Sequence of the first protein:
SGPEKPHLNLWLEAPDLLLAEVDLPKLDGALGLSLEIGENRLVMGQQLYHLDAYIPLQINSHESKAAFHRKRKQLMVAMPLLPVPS

These two protein chains interact to form a complex.

Interface contacts:
Residue D124 in the second protein contacts residue R82 in the first protein (closest heavy-atom distance 3.4 Å).
Residue S130 in the second protein is in contact with residue E21 in the first protein (closest heavy-atom distance 3.3 Å).
Residue R133 in the second protein is in contact with residue E29 in the first protein (closest heavy-atom distance 2.9 Å).
Residue F127 in the second protein is in contact with residue M86 in the first protein (closest heavy-atom distance 3.8 Å).
Residue E158 in the second protein is in contact with residue K75 in the first protein (closest heavy-atom distance 3.4 Å).
Residue T160 in the second protein contacts residue R80 in the first protein (closest heavy-atom distance 3.7 Å).
Residue F127 in the second protein interacts with residue E29 in the first protein (closest heavy-atom distance 3.7 Å).
Residue F127 in the second protein is in contact with residue L27 in the first protein (closest heavy-atom distance 3.8 Å).
Residue K138 in the second protein interacts with residue P66 in the first protein (closest heavy-atom distance 3.7 Å).
Residue I118 in the second protein is in contact with residue K75 in the first protein (closest heavy-atom distance 3.2 Å).
Residue R133 in the second protein is in contact with residue W19 in the first protein (closest heavy-atom distance 3.6 Å).
Residue L128 in the second protein interacts with residue R82 in the first protein (closest heavy-atom distance 3.6 Å).
Residue L152 in the second protein contacts residue E44 in the first protein (closest heavy-atom distance 3.9 Å).
Residue E159 in the second protein contacts residue A38 in the first protein (closest heavy-atom distance 3.3 Å).
Residue W123 in the second protein is in contact with residue A76 in the first protein (closest heavy-atom distance 3.6 Å).
Residue S111 in the second protein is in contact with residue A22 in the first protein (closest heavy-atom distance 3.2 Å).
Residue N135 in the second protein interacts with residue W19 in the first protein (closest heavy-atom distance 3.1 Å).
Residue W123 in the second protein is in contact with residue A88 in the first protein (closest heavy-atom distance 3.9 Å).
Residue L152 in the second protein interacts with residue G46 in the first protein (closest heavy-atom distance 3.6 Å).
Residue E158 in the second protein contacts residue A77 in the first protein (closest heavy-atom distance 3.2 Å).
Residue L152 in the second protein is in contact with residue V51 in the first protein (closest heavy-atom distance 3.7 Å).
Residue T160 in the second protein contacts residue H79 in the first protein (closest heavy-atom distance 3.6 Å).
Residue K114 in the second protein is in contact with residue E21 in the first protein (closest heavy-atom distance 2.7 Å).
Residue F127 in the second protein interacts with residue A28 in the first protein (closest heavy-atom distance 3.2 Å).
Residue E159 in the second protein interacts with residue R80 in the first protein (closest heavy-atom distance 3.7 Å).
Residue E159 in the second protein contacts residue G37 in the first protein (closest heavy-atom distance 3.6 Å).
Residue E158 in the second protein is in contact with residue F78 in the first protein (closest heavy-atom distance 3.0 Å).
Residue K153 in the second protein interacts with residue L43 in the first protein (closest heavy-atom distance 3.7 Å).
Residue W123 in the second protein is in contact with residue M86 in the first protein (closest heavy-atom distance 3.6 Å).
Residue S111 in the second protein contacts residue D24 in the first protein (closest heavy-atom distance 3.2 Å).
Residue E158 in the second protein contacts residue A76 in the first protein (closest heavy-atom distance 3.2 Å).
Residue K153 in the second protein interacts with residue I45 in the first protein (closest heavy-atom distance 3.1 Å).
Residue I157 in the second protein is in contact with residue F78 in the first protein (closest heavy-atom distance 3.6 Å).
Residue V126 in the second protein interacts with residue L27 in the first protein (closest heavy-atom distance 3.8 Å).
Residue K154 in the second protein interacts with residue L43 in the first protein (closest heavy-atom distance 3.6 Å).
Residue I157 in the second protein is in contact with residue L43 in the first protein (closest heavy-atom distance 3.8 Å).
Residue I157 in the second protein contacts residue L85 in the first protein (closest heavy-atom distance 3.8 Å).
Residue E119 in the second protein interacts with residue K75 in the first protein (closest heavy-atom distance 3.2 Å).
Residue V137 in the second protein contacts residue L18 in the first protein (closest heavy-atom distance 3.2 Å).
Residue F127 in the second protein contacts residue V87 in the first protein (closest heavy-atom distance 3.4 Å).
Residue V155 in the second protein interacts with residue L43 in the first protein (closest heavy-atom distance 2.9 Å).
Residue D124 in the second protein is in contact with residue H79 in the first protein (closest heavy-atom distance 3.4 Å).
Residue V137 in the second protein contacts residue L26 in the first protein (closest heavy-atom distance 3.8 Å).
Residue Q132 in the second protein interacts with residue L20 in the first protein (closest heavy-atom distance 3.3 Å).
Residue I118 in the second protein is in contact with residue A88 in the first protein (closest heavy-atom distance 3.6 Å).
Residue V155 in the second protein interacts with residue S74 in the first protein (closest heavy-atom distance 3.9 Å).
Residue W123 in the second protein is in contact with residue K75 in the first protein (closest heavy-atom distance 3.7 Å).
Residue W123 in the second protein is in contact with residue A77 in the first protein (closest heavy-atom distance 3.5 Å).
Residue E159 in the second protein interacts with residue F78 in the first protein (closest heavy-atom distance 3.8 Å).
Residue Q132 in the second protein is in contact with residue W19 in the first protein (closest heavy-atom distance 3.2 Å).
Residue T160 in the second protein contacts residue F78 in the first protein (closest heavy-atom distance 3.5 Å).
Residue P139 in the second protein contacts residue Y64 in the first protein (closest heavy-atom distance 3.2 Å).
Residue V107 in the second protein is in contact with residue P23 in the first protein (closest heavy-atom distance 3.7 Å).
Residue N135 in the second protein interacts with residue L20 in the first protein (closest heavy-atom distance 3.1 Å).
Residue I157 in the second protein is in contact with residue L41 in the first protein (closest heavy-atom distance 3.2 Å).
Residue T160 in the second protein contacts residue M86 in the first protein (closest heavy-atom distance 3.8 Å).
Residue K153 in the second protein is in contact with residue E44 in the first protein (closest heavy-atom distance 3.2 Å).
Residue I157 in the second protein interacts with residue A38 in the first protein (closest heavy-atom distance 3.3 Å).
Residue V136 in the second protein interacts with residue L18 in the first protein (closest heavy-atom distance 3.4 Å).
Residue K115 in the second protein contacts residue D24 in the first protein (closest heavy-atom distance 3.1 Å).

Sequence of the second protein:
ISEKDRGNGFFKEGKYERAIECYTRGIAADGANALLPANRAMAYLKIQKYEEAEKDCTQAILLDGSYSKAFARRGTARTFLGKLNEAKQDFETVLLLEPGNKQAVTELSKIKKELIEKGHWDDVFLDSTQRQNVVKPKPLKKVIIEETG